Residue-level contacts at the interface:
Residue T355 in the first protein contacts residue P278 in the second protein (closest heavy-atom distance 4.9 Å).
Residue F356 in the first protein interacts with residue A323 in the second protein (closest heavy-atom distance 3.6 Å).
Residue L357 in the first protein contacts residue R258 in the second protein (closest heavy-atom distance 3.8 Å).
Residue L357 in the first protein interacts with residue V259 in the second protein (closest heavy-atom distance 3.7 Å).
Residue F356 in the first protein is in contact with residue R260 in the second protein (closest heavy-atom distance 3.4 Å).
Residue S359 in the first protein interacts with residue R258 in the second protein (closest heavy-atom distance 4.7 Å).
Residue F356 in the first protein interacts with residue R258 in the second protein (closest heavy-atom distance 3.8 Å).
Residue F356 in the first protein is in contact with residue A276 in the second protein (closest heavy-atom distance 4.8 Å).
Residue L357 in the first protein interacts with residue L324 in the second protein (closest heavy-atom distance 4.1 Å).
Residue L357 in the first protein contacts residue A323 in the second protein (closest heavy-atom distance 4.1 Å).
Residue L357 in the first protein contacts residue F291 in the second protein (closest heavy-atom distance 4.5 Å).
Residue M358 in the first protein is in contact with residue R258 in the second protein (closest heavy-atom distance 3.8 Å).
Residue E353 in the first protein contacts residue R325 in the second protein (closest heavy-atom distance 3.6 Å).
Residue F356 in the first protein contacts residue M261 in the second protein (closest heavy-atom distance 3.5 Å).
Residue A352 in the first protein interacts with residue T253 in the second protein (closest heavy-atom distance 5.0 Å).
Residue F356 in the first protein contacts residue P278 in the second protein (closest heavy-atom distance 4.1 Å).
Residue F356 in the first protein contacts residue V259 in the second protein (closest heavy-atom distance 3.7 Å).
Residue F356 in the first protein contacts residue R277 in the second protein (closest heavy-atom distance 4.3 Å).
Residue L357 in the first protein is in contact with residue V254 in the second protein (closest heavy-atom distance 4.7 Å).
Residue R354 in the first protein contacts residue V254 in the second protein (closest heavy-atom distance 3.7 Å).

Sequence of the second protein:
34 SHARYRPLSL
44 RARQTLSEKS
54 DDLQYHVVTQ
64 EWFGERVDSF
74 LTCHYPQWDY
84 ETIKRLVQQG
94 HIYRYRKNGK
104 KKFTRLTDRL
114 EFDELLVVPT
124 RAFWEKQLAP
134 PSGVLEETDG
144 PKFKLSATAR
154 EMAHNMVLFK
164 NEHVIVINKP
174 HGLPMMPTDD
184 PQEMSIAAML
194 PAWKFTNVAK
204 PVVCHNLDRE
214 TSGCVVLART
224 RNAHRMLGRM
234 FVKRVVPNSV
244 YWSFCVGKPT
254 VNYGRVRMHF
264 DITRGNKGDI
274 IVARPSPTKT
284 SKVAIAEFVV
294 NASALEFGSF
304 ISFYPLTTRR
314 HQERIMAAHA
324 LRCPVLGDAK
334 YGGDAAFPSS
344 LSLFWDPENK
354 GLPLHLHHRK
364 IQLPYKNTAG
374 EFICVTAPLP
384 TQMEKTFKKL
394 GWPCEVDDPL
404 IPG

These two protein chains interact to form a complex.

Sequence of the first protein:
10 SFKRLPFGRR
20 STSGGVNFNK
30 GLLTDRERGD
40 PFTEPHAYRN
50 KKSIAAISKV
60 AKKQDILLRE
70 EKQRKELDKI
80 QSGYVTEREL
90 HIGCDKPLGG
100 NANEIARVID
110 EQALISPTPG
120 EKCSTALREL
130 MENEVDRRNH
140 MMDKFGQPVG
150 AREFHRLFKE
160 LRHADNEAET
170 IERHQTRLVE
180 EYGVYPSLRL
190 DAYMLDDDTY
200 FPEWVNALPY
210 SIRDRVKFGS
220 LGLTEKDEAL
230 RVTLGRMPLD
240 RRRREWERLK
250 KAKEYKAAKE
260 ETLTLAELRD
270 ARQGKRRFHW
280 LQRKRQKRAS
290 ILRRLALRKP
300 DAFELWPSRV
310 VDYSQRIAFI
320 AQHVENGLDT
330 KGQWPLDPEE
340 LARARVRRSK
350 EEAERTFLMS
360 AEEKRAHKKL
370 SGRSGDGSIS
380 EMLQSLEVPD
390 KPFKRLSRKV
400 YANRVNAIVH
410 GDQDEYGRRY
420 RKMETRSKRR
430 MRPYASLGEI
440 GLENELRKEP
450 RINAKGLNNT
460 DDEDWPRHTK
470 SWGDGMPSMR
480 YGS